This data describes a binding interaction between two proteins.

Sequence of chain B:
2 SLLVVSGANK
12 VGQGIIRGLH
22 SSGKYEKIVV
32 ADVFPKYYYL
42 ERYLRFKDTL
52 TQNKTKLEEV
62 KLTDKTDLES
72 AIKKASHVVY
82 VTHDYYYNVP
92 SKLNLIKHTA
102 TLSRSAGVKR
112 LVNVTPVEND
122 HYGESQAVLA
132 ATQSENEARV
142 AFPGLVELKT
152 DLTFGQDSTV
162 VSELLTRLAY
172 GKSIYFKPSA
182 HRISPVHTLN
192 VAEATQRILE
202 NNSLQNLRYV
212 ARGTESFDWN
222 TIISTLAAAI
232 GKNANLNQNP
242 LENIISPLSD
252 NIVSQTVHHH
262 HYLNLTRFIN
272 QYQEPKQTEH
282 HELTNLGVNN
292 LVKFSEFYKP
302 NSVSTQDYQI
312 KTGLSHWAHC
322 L

Residue-level contacts at the interface:
Residue K91 in chain A contacts residue K233 in chain B (closest heavy-atom distance 3.7 Å).
Residue K169 in chain A is in contact with residue A229 in chain B (closest heavy-atom distance 4.1 Å).
Residue K169 in chain A is in contact with residue S225 in chain B (closest heavy-atom distance 4.8 Å).
Residue E87 in chain A is in contact with residue K233 in chain B (closest heavy-atom distance 2.6 Å).
Residue K169 in chain A is in contact with residue N234 in chain B (closest heavy-atom distance 3.4 Å).
Residue R90 in chain A is in contact with residue T313 in chain B (closest heavy-atom distance 4.9 Å).

Sequence of chain A:
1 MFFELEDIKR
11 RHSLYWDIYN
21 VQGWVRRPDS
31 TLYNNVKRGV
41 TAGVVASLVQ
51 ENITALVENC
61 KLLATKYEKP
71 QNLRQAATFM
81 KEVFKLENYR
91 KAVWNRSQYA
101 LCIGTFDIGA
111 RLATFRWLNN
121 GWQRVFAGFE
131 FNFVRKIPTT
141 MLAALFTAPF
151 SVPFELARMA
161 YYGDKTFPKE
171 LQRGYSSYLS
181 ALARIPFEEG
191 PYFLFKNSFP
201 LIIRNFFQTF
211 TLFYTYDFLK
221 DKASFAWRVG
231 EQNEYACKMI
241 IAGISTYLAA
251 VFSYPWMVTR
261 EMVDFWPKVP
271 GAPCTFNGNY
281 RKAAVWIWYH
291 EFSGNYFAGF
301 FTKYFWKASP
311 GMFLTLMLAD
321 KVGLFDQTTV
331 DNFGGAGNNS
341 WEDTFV